Sequence of protein 2:
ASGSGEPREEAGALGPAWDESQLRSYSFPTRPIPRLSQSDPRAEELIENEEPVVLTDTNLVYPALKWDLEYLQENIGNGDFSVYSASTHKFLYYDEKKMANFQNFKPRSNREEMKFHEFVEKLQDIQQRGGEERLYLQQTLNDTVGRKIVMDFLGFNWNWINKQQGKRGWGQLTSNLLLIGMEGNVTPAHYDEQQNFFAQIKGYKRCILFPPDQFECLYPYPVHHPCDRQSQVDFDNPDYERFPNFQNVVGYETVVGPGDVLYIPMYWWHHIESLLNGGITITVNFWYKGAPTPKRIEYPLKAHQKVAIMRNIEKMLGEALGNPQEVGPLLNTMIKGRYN

Sequence of protein 1:
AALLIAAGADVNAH

These two protein chains interact to form a complex.

Residue-level contacts at the interface:
Residue Q239 in protein 2 interacts with residue N23 in protein 1 (closest heavy-atom distance 3.1 Å).
Residue Q203 in protein 2 interacts with residue V22 in protein 1 (closest heavy-atom distance 3.6 Å).
Residue R238 in protein 2 contacts residue N23 in protein 1 (closest heavy-atom distance 2.8 Å).
Residue Y276 in protein 2 contacts residue G19 in protein 1 (closest heavy-atom distance 4.1 Å).
Residue K298 in protein 2 is in contact with residue A20 in protein 1 (closest heavy-atom distance 3.5 Å).
Residue I306 in protein 2 interacts with residue I16 in protein 1 (closest heavy-atom distance 4.0 Å).
Residue L186 in protein 2 interacts with residue N23 in protein 1 (closest heavy-atom distance 4.0 Å).
Residue R120 in protein 2 is in contact with residue H25 in protein 1 (closest heavy-atom distance 4.5 Å).
Residue T302 in protein 2 is in contact with residue A18 in protein 1 (closest heavy-atom distance 4.6 Å).
Residue K107 in protein 2 contacts residue D21 in protein 1 (closest heavy-atom distance 4.6 Å).
Residue E202 in protein 2 interacts with residue V22 in protein 1 (closest heavy-atom distance 4.5 Å).
Residue D201 in protein 2 is in contact with residue V22 in protein 1 (closest heavy-atom distance 3.6 Å).
Residue R238 in protein 2 is in contact with residue D21 in protein 1 (closest heavy-atom distance 3.6 Å).
Residue E202 in protein 2 interacts with residue A18 in protein 1 (closest heavy-atom distance 4.3 Å).
Residue I322 in protein 2 is in contact with residue L15 in protein 1 (closest heavy-atom distance 4.0 Å).
Residue Y93 in protein 2 is in contact with residue H25 in protein 1 (closest heavy-atom distance 3.2 Å).
Residue Y308 in protein 2 contacts residue A12 in protein 1 (closest heavy-atom distance 4.6 Å).
Residue L186 in protein 2 contacts residue A24 in protein 1 (closest heavy-atom distance 4.6 Å).
Residue Y200 in protein 2 contacts residue N23 in protein 1 (closest heavy-atom distance 4.8 Å).
Residue W296 in protein 2 contacts residue A24 in protein 1 (closest heavy-atom distance 4.3 Å).
Residue A317 in protein 2 is in contact with residue A18 in protein 1 (closest heavy-atom distance 4.6 Å).
Residue I318 in protein 2 contacts residue I16 in protein 1 (closest heavy-atom distance 3.9 Å).
Residue N321 in protein 2 is in contact with residue L14 in protein 1 (closest heavy-atom distance 3.6 Å).
Residue D237 in protein 2 is in contact with residue D21 in protein 1 (closest heavy-atom distance 4.5 Å).
Residue Q203 in protein 2 is in contact with residue D21 in protein 1 (closest heavy-atom distance 4.8 Å).
Residue Y102 in protein 2 interacts with residue A24 in protein 1 (closest heavy-atom distance 3.4 Å).
Residue E202 in protein 2 interacts with residue G19 in protein 1 (closest heavy-atom distance 3.1 Å).
Residue E105 in protein 2 interacts with residue H25 in protein 1 (closest heavy-atom distance 4.6 Å).
Residue Q314 in protein 2 is in contact with residue I16 in protein 1 (closest heavy-atom distance 4.0 Å).
Residue Q203 in protein 2 is in contact with residue A20 in protein 1 (closest heavy-atom distance 3.0 Å).
Residue R320 in protein 2 interacts with residue D21 in protein 1 (closest heavy-atom distance 4.4 Å).
Residue Q147 in protein 2 contacts residue N23 in protein 1 (closest heavy-atom distance 4.6 Å).
Residue Y102 in protein 2 contacts residue V22 in protein 1 (closest heavy-atom distance 3.7 Å).
Residue I306 in protein 2 is in contact with residue A13 in protein 1 (closest heavy-atom distance 4.7 Å).
Residue E202 in protein 2 interacts with residue D21 in protein 1 (closest heavy-atom distance 3.0 Å).
Residue L310 in protein 2 is in contact with residue I16 in protein 1 (closest heavy-atom distance 3.7 Å).
Residue W296 in protein 2 interacts with residue N23 in protein 1 (closest heavy-atom distance 3.9 Å).
Residue N321 in protein 2 is in contact with residue I16 in protein 1 (closest heavy-atom distance 4.1 Å).
Residue A317 in protein 2 interacts with residue I16 in protein 1 (closest heavy-atom distance 3.5 Å).
Residue Y102 in protein 2 contacts residue H25 in protein 1 (closest heavy-atom distance 4.1 Å).
Residue D201 in protein 2 contacts residue N23 in protein 1 (closest heavy-atom distance 3.3 Å).
Residue N321 in protein 2 interacts with residue L15 in protein 1 (closest heavy-atom distance 2.2 Å).
Residue A317 in protein 2 contacts residue L15 in protein 1 (closest heavy-atom distance 3.4 Å).
Residue T149 in protein 2 is in contact with residue A24 in protein 1 (closest heavy-atom distance 4.7 Å).
Residue D201 in protein 2 contacts residue D21 in protein 1 (closest heavy-atom distance 3.9 Å).
Residue E202 in protein 2 interacts with residue A20 in protein 1 (closest heavy-atom distance 3.4 Å).
Residue T196 in protein 2 interacts with residue N23 in protein 1 (closest heavy-atom distance 4.9 Å).
Residue N321 in protein 2 is in contact with residue A17 in protein 1 (closest heavy-atom distance 3.0 Å).
Residue T302 in protein 2 contacts residue A17 in protein 1 (closest heavy-atom distance 4.2 Å).
Residue Y276 in protein 2 contacts residue A18 in protein 1 (closest heavy-atom distance 2.8 Å).
Residue A317 in protein 2 is in contact with residue A17 in protein 1 (closest heavy-atom distance 4.2 Å).
Residue M325 in protein 2 interacts with residue L15 in protein 1 (closest heavy-atom distance 3.8 Å).
Residue H199 in protein 2 interacts with residue N23 in protein 1 (closest heavy-atom distance 3.4 Å).
Residue I318 in protein 2 contacts residue L15 in protein 1 (closest heavy-atom distance 3.6 Å).
Residue K324 in protein 2 contacts residue G19 in protein 1 (closest heavy-atom distance 5.0 Å).
Residue R238 in protein 2 is in contact with residue V22 in protein 1 (closest heavy-atom distance 3.2 Å).
Residue W296 in protein 2 is in contact with residue V22 in protein 1 (closest heavy-atom distance 3.6 Å).
Residue Y102 in protein 2 is in contact with residue N23 in protein 1 (closest heavy-atom distance 3.2 Å).
Residue T302 in protein 2 contacts residue I16 in protein 1 (closest heavy-atom distance 4.5 Å).